This data describes a binding interaction between two proteins.

Sequence of protein 1:
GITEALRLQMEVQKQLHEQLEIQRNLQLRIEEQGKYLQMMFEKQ

Contacts between the two chains:
Residue L70 in protein 1 interacts with residue L39 in protein 2 (closest heavy-atom distance 4.0 Å).
Residue Q56 in protein 1 is in contact with residue L53 in protein 2 (closest heavy-atom distance 3.7 Å).
Residue G67 in protein 1 is in contact with residue L39 in protein 2 (closest heavy-atom distance 4.5 Å).
Residue Q46 in protein 1 is in contact with residue E64 in protein 2 (closest heavy-atom distance 4.0 Å).
Residue G67 in protein 1 interacts with residue Q46 in protein 2 (closest heavy-atom distance 4.8 Å).
Residue L59 in protein 1 interacts with residue Q52 in protein 2 (closest heavy-atom distance 4.5 Å).
Residue F74 in protein 1 is in contact with residue I35 in protein 2 (closest heavy-atom distance 3.6 Å).
Residue I63 in protein 1 is in contact with residue Q46 in protein 2 (closest heavy-atom distance 4.0 Å).
Residue V45 in protein 1 interacts with residue I63 in protein 2 (closest heavy-atom distance 4.0 Å).
Residue L39 in protein 1 is in contact with residue G67 in protein 2 (closest heavy-atom distance 4.5 Å).
Residue L53 in protein 1 contacts residue Q60 in protein 2 (closest heavy-atom distance 4.2 Å).
Residue Q42 in protein 1 is in contact with residue E64 in protein 2 (closest heavy-atom distance 4.9 Å).
Residue M73 in protein 1 interacts with residue I35 in protein 2 (closest heavy-atom distance 4.3 Å).
Residue A38 in protein 1 interacts with residue L70 in protein 2 (closest heavy-atom distance 3.9 Å).
Residue Q46 in protein 1 contacts residue I63 in protein 2 (closest heavy-atom distance 3.7 Å).
Residue Q56 in protein 1 is in contact with residue Q52 in protein 2 (closest heavy-atom distance 2.5 Å).
Residue Q42 in protein 1 is in contact with residue G67 in protein 2 (closest heavy-atom distance 3.3 Å).
Residue L70 in protein 1 contacts residue A38 in protein 2 (closest heavy-atom distance 4.1 Å).
Residue E64 in protein 1 interacts with residue Q46 in protein 2 (closest heavy-atom distance 3.5 Å).
Residue L49 in protein 1 interacts with residue Q60 in protein 2 (closest heavy-atom distance 4.0 Å).
Residue Q52 in protein 1 interacts with residue Q56 in protein 2 (closest heavy-atom distance 2.9 Å).
Residue F74 in protein 1 interacts with residue L39 in protein 2 (closest heavy-atom distance 3.2 Å).
Residue Q56 in protein 1 contacts residue Q56 in protein 2 (closest heavy-atom distance 2.8 Å).
Residue G67 in protein 1 interacts with residue Q42 in protein 2 (closest heavy-atom distance 3.5 Å).
Residue Q42 in protein 1 interacts with residue L70 in protein 2 (closest heavy-atom distance 3.7 Å).
Residue I63 in protein 1 contacts residue L49 in protein 2 (closest heavy-atom distance 4.2 Å).
Residue L70 in protein 1 is in contact with residue Q42 in protein 2 (closest heavy-atom distance 4.1 Å).
Residue L59 in protein 1 is in contact with residue L49 in protein 2 (closest heavy-atom distance 4.9 Å).
Residue Q66 in protein 1 is in contact with residue Q42 in protein 2 (closest heavy-atom distance 3.8 Å).
Residue L39 in protein 1 is in contact with residue L70 in protein 2 (closest heavy-atom distance 3.9 Å).
Residue L53 in protein 1 contacts residue Q56 in protein 2 (closest heavy-atom distance 3.7 Å).
Residue I35 in protein 1 contacts residue F74 in protein 2 (closest heavy-atom distance 3.9 Å).
Residue I35 in protein 1 interacts with residue L70 in protein 2 (closest heavy-atom distance 3.9 Å).
Residue L39 in protein 1 interacts with residue F74 in protein 2 (closest heavy-atom distance 3.4 Å).
Residue Q42 in protein 1 interacts with residue Q66 in protein 2 (closest heavy-atom distance 3.3 Å).
Residue Q42 in protein 1 is in contact with residue I63 in protein 2 (closest heavy-atom distance 3.0 Å).
Residue Q60 in protein 1 is in contact with residue L49 in protein 2 (closest heavy-atom distance 3.7 Å).
Residue E64 in protein 1 contacts residue Q42 in protein 2 (closest heavy-atom distance 4.7 Å).
Residue Q71 in protein 1 is in contact with residue L39 in protein 2 (closest heavy-atom distance 3.6 Å).
Residue L49 in protein 1 interacts with residue I63 in protein 2 (closest heavy-atom distance 3.8 Å).
Residue Q56 in protein 1 contacts residue L49 in protein 2 (closest heavy-atom distance 4.7 Å).
Residue I63 in protein 1 is in contact with residue Q42 in protein 2 (closest heavy-atom distance 2.9 Å).
Residue L49 in protein 1 contacts residue L59 in protein 2 (closest heavy-atom distance 4.6 Å).
Residue E64 in protein 1 interacts with residue L49 in protein 2 (closest heavy-atom distance 4.8 Å).
Residue Q60 in protein 1 contacts residue L53 in protein 2 (closest heavy-atom distance 3.3 Å).
Residue L49 in protein 1 is in contact with residue Q56 in protein 2 (closest heavy-atom distance 4.6 Å).
Residue F74 in protein 1 is in contact with residue T36 in protein 2 (closest heavy-atom distance 4.4 Å).
Residue L39 in protein 1 interacts with residue Q71 in protein 2 (closest heavy-atom distance 3.9 Å).
Residue Q46 in protein 1 interacts with residue G67 in protein 2 (closest heavy-atom distance 4.7 Å).
Residue L70 in protein 1 contacts residue I35 in protein 2 (closest heavy-atom distance 3.7 Å).
Residue Q77 in protein 1 interacts with residue I35 in protein 2 (closest heavy-atom distance 4.0 Å).
Residue I63 in protein 1 interacts with residue V45 in protein 2 (closest heavy-atom distance 3.9 Å).
Residue I35 in protein 1 contacts residue M73 in protein 2 (closest heavy-atom distance 4.3 Å).

Sequence of protein 2:
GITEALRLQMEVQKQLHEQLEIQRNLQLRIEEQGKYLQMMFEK